Residue-level contacts at the interface:
Residue R795 in protein 1 interacts with residue F20 in protein 2 (closest heavy-atom distance 2.8 Å).
Residue F791 in protein 1 is in contact with residue F20 in protein 2 (closest heavy-atom distance 4.0 Å).
Residue N110 in protein 1 interacts with residue F20 in protein 2 (closest heavy-atom distance 3.4 Å).
Residue Q82 in protein 1 contacts residue F19 in protein 2 (closest heavy-atom distance 3.9 Å).
Residue V331 in protein 1 interacts with residue D1 in protein 2 (closest heavy-atom distance 3.2 Å).
Residue N110 in protein 1 contacts residue D23 in protein 2 (closest heavy-atom distance 3.2 Å).
Residue Q334 in protein 1 interacts with residue E3 in protein 2 (closest heavy-atom distance 3.3 Å).
Residue R402 in protein 1 is in contact with residue D23 in protein 2 (closest heavy-atom distance 3.1 Å).
Residue G306 in protein 1 is in contact with residue A2 in protein 2 (closest heavy-atom distance 3.9 Å).
Residue F86 in protein 1 contacts residue F20 in protein 2 (closest heavy-atom distance 3.9 Å).
Residue W170 in protein 1 is in contact with residue L17 in protein 2 (closest heavy-atom distance 3.7 Å).
Residue G332 in protein 1 interacts with residue E3 in protein 2 (closest heavy-atom distance 2.9 Å).
Residue K335 in protein 1 interacts with residue E3 in protein 2 (closest heavy-atom distance 4.3 Å).
Residue H79 in protein 1 interacts with residue V18 in protein 2 (closest heavy-atom distance 3.6 Å).
Residue L330 in protein 1 contacts residue D1 in protein 2 (closest heavy-atom distance 2.5 Å).
Residue R795 in protein 1 interacts with residue A21 in protein 2 (closest heavy-atom distance 4.1 Å).
Residue G310 in protein 1 interacts with residue A2 in protein 2 (closest heavy-atom distance 4.0 Å).
Residue Q82 in protein 1 is in contact with residue F20 in protein 2 (closest heavy-atom distance 3.3 Å).
Residue N110 in protein 1 contacts residue A21 in protein 2 (closest heavy-atom distance 3.0 Å).
Residue W170 in protein 1 interacts with residue V18 in protein 2 (closest heavy-atom distance 3.7 Å).
Residue I803 in protein 1 interacts with residue E22 in protein 2 (closest heavy-atom distance 4.6 Å).
Residue Y802 in protein 1 is in contact with residue F19 in protein 2 (closest heavy-atom distance 2.9 Å).
Residue T113 in protein 1 contacts residue V18 in protein 2 (closest heavy-atom distance 2.9 Å).
Residue F112 in protein 1 contacts residue L17 in protein 2 (closest heavy-atom distance 3.7 Å).
Residue Y580 in protein 1 is in contact with residue A2 in protein 2 (closest heavy-atom distance 3.8 Å).
Residue E153 in protein 1 is in contact with residue F20 in protein 2 (closest heavy-atom distance 3.6 Å).
Residue G332 in protein 1 is in contact with residue D1 in protein 2 (closest heavy-atom distance 2.9 Å).
Residue H83 in protein 1 is in contact with residue F19 in protein 2 (closest heavy-atom distance 3.7 Å).
Residue H83 in protein 1 contacts residue F20 in protein 2 (closest heavy-atom distance 3.7 Å).
Residue A111 in protein 1 contacts residue F19 in protein 2 (closest heavy-atom distance 3.3 Å).
Residue E160 in protein 1 interacts with residue F19 in protein 2 (closest heavy-atom distance 3.0 Å).
Residue G310 in protein 1 interacts with residue D1 in protein 2 (closest heavy-atom distance 2.7 Å).
Residue E312 in protein 1 interacts with residue D1 in protein 2 (closest heavy-atom distance 2.5 Å).
Residue Y802 in protein 1 contacts residue E22 in protein 2 (closest heavy-atom distance 3.5 Å).
Residue F112 in protein 1 interacts with residue F19 in protein 2 (closest heavy-atom distance 3.9 Å).
Residue F791 in protein 1 interacts with residue A21 in protein 2 (closest heavy-atom distance 4.3 Å).
Residue H307 in protein 1 is in contact with residue A2 in protein 2 (closest heavy-atom distance 4.2 Å).
Residue G332 in protein 1 contacts residue A2 in protein 2 (closest heavy-atom distance 3.3 Å).
Residue G333 in protein 1 is in contact with residue E3 in protein 2 (closest heavy-atom distance 4.2 Å).
Residue Y121 in protein 1 interacts with residue F19 in protein 2 (closest heavy-atom distance 3.4 Å).
Residue Y802 in protein 1 contacts residue F20 in protein 2 (closest heavy-atom distance 3.2 Å).
Residue T113 in protein 1 is in contact with residue K16 in protein 2 (closest heavy-atom distance 4.5 Å).
Residue H79 in protein 1 interacts with residue F19 in protein 2 (closest heavy-atom distance 3.7 Å).
Residue F112 in protein 1 interacts with residue V18 in protein 2 (closest heavy-atom distance 3.3 Å).
Residue V331 in protein 1 contacts residue A2 in protein 2 (closest heavy-atom distance 4.5 Å).
Residue A111 in protein 1 is in contact with residue V18 in protein 2 (closest heavy-atom distance 4.2 Å).
Residue T113 in protein 1 interacts with residue L17 in protein 2 (closest heavy-atom distance 3.9 Å).
Residue V331 in protein 1 interacts with residue E3 in protein 2 (closest heavy-atom distance 3.5 Å).
Residue F173 in protein 1 contacts residue K16 in protein 2 (closest heavy-atom distance 3.8 Å).
Residue N110 in protein 1 contacts residue F19 in protein 2 (closest heavy-atom distance 4.0 Å).
Residue W170 in protein 1 contacts residue K16 in protein 2 (closest heavy-atom distance 3.5 Å).
Residue Q82 in protein 1 interacts with residue V18 in protein 2 (closest heavy-atom distance 3.4 Å).
Residue S114 in protein 1 interacts with residue L17 in protein 2 (closest heavy-atom distance 4.2 Å).
Residue T191 in protein 1 is in contact with residue V18 in protein 2 (closest heavy-atom distance 3.7 Å).
Residue Y802 in protein 1 is in contact with residue A21 in protein 2 (closest heavy-atom distance 3.4 Å).
Residue Y580 in protein 1 interacts with residue D1 in protein 2 (closest heavy-atom distance 3.4 Å).
Residue E160 in protein 1 interacts with residue V18 in protein 2 (closest heavy-atom distance 3.6 Å).
Residue I345 in protein 1 interacts with residue E3 in protein 2 (closest heavy-atom distance 3.7 Å).
Residue A169 in protein 1 contacts residue K16 in protein 2 (closest heavy-atom distance 3.7 Å).
Residue A111 in protein 1 contacts residue F20 in protein 2 (closest heavy-atom distance 3.0 Å).

These two protein chains interact to form a complex.

Sequence of protein 1:
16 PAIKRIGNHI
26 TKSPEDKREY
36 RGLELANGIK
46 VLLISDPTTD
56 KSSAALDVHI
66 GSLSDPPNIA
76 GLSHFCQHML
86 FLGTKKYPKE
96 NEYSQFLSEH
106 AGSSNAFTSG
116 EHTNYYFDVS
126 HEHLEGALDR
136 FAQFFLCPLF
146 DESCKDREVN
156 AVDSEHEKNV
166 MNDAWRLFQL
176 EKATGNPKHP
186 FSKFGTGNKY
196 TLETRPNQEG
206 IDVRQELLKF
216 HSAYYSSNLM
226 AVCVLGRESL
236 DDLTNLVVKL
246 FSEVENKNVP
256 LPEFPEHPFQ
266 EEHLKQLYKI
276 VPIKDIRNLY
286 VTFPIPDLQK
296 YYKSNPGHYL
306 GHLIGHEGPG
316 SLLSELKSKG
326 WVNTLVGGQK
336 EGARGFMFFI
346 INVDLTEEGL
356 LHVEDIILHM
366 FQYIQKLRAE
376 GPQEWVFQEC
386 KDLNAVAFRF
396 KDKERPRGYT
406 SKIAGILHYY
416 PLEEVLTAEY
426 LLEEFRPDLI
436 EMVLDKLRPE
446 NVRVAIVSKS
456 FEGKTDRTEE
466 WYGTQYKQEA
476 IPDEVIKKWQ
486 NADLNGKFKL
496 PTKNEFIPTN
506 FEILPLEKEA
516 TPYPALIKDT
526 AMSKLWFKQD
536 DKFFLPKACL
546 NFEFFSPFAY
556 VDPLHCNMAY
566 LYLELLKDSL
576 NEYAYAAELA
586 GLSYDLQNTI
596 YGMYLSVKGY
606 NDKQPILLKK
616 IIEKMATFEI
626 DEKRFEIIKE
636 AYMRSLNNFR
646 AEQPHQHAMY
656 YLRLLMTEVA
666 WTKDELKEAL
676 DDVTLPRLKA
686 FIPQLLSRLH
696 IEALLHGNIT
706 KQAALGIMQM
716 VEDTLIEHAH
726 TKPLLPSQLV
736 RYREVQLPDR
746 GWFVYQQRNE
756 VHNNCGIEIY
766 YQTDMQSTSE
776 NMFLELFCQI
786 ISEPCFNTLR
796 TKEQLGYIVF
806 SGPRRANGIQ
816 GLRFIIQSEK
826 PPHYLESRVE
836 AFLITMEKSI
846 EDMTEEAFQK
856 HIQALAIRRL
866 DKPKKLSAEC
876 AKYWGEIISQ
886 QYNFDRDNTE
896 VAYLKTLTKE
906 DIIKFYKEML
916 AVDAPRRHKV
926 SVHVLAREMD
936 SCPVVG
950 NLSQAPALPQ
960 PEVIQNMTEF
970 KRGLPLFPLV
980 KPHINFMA

Sequence of protein 2:
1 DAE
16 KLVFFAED